Sequence of protein 1:
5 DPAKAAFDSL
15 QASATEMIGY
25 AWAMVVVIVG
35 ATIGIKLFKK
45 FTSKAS

Interface contacts:
Residue V30 in protein 1 interacts with residue F42 in protein 2 (closest heavy-atom distance 4.9 Å).
Residue K8 in protein 1 contacts residue Y24 in protein 2 (closest heavy-atom distance 3.3 Å).
Residue I22 in protein 1 contacts residue A35 in protein 2 (closest heavy-atom distance 3.7 Å).
Residue A18 in protein 1 interacts with residue I32 in protein 2 (closest heavy-atom distance 4.9 Å).
Residue V29 in protein 1 is in contact with residue I39 in protein 2 (closest heavy-atom distance 4.1 Å).
Residue V33 in protein 1 is in contact with residue K43 in protein 2 (closest heavy-atom distance 4.4 Å).
Residue Q15 in protein 1 is in contact with residue A27 in protein 2 (closest heavy-atom distance 3.9 Å).
Residue V33 in protein 1 is in contact with residue F42 in protein 2 (closest heavy-atom distance 3.9 Å).
Residue I22 in protein 1 contacts residue V31 in protein 2 (closest heavy-atom distance 3.9 Å).
Residue I22 in protein 1 is in contact with residue I32 in protein 2 (closest heavy-atom distance 4.6 Å).
Residue A7 in protein 1 interacts with residue Y24 in protein 2 (closest heavy-atom distance 4.9 Å).
Residue V29 in protein 1 interacts with residue K43 in protein 2 (closest heavy-atom distance 4.9 Å).
Residue V29 in protein 1 interacts with residue F42 in protein 2 (closest heavy-atom distance 3.8 Å).
Residue I37 in protein 1 is in contact with residue S50 in protein 2 (closest heavy-atom distance 3.2 Å).
Residue L41 in protein 1 is in contact with residue S50 in protein 2 (closest heavy-atom distance 4.3 Å).
Residue K44 in protein 1 contacts residue S50 in protein 2 (closest heavy-atom distance 4.5 Å).
Residue F11 in protein 1 interacts with residue M21 in protein 2 (closest heavy-atom distance 4.4 Å).
Residue A25 in protein 1 contacts residue I39 in protein 2 (closest heavy-atom distance 4.6 Å).
Residue W26 in protein 1 interacts with residue I39 in protein 2 (closest heavy-atom distance 3.9 Å).
Residue T19 in protein 1 contacts residue V31 in protein 2 (closest heavy-atom distance 4.3 Å).
Residue W26 in protein 1 contacts residue G38 in protein 2 (closest heavy-atom distance 4.0 Å).
Residue A7 in protein 1 is in contact with residue M21 in protein 2 (closest heavy-atom distance 4.9 Å).
Residue W26 in protein 1 is in contact with residue A35 in protein 2 (closest heavy-atom distance 4.8 Å).
Residue V33 in protein 1 interacts with residue T46 in protein 2 (closest heavy-atom distance 3.8 Å).
Residue K40 in protein 1 interacts with residue S47 in protein 2 (closest heavy-atom distance 3.1 Å).
Residue I37 in protein 1 is in contact with residue T46 in protein 2 (closest heavy-atom distance 3.5 Å).
Residue L14 in protein 1 is in contact with residue M28 in protein 2 (closest heavy-atom distance 4.4 Å).
Residue Q15 in protein 1 contacts residue M28 in protein 2 (closest heavy-atom distance 4.4 Å).
Residue F11 in protein 1 contacts residue A25 in protein 2 (closest heavy-atom distance 4.2 Å).
Residue W26 in protein 1 contacts residue F42 in protein 2 (closest heavy-atom distance 4.2 Å).
Residue K40 in protein 1 interacts with residue S50 in protein 2 (closest heavy-atom distance 3.4 Å).
Residue F11 in protein 1 is in contact with residue Y24 in protein 2 (closest heavy-atom distance 3.6 Å).
Residue F11 in protein 1 interacts with residue M28 in protein 2 (closest heavy-atom distance 4.6 Å).
Residue I37 in protein 1 contacts residue S47 in protein 2 (closest heavy-atom distance 4.4 Å).
Residue Q15 in protein 1 interacts with residue V31 in protein 2 (closest heavy-atom distance 4.1 Å).

These two protein chains interact to form a complex.

Sequence of protein 2:
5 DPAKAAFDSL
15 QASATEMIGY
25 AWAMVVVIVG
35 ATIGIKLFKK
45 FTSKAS